Interface contacts:
Residue A193 in the first protein interacts with residue F44 in the second protein (closest heavy-atom distance 3.5 Å).
Residue F364 in the first protein is in contact with residue A15 in the second protein (closest heavy-atom distance 3.5 Å).
Residue R29 in the first protein contacts residue V54 in the second protein (closest heavy-atom distance 4.2 Å).
Residue R361 in the first protein contacts residue I18 in the second protein (closest heavy-atom distance 3.2 Å).
Residue V196 in the first protein is in contact with residue F45 in the second protein (closest heavy-atom distance 3.7 Å).
Residue W216 in the first protein interacts with residue F45 in the second protein (closest heavy-atom distance 3.7 Å).
Residue F22 in the first protein is in contact with residue I50 in the second protein (closest heavy-atom distance 4.7 Å).
Residue I227 in the first protein interacts with residue L34 in the second protein (closest heavy-atom distance 4.4 Å).
Residue R29 in the first protein contacts residue V55 in the second protein (closest heavy-atom distance 3.4 Å).
Residue R361 in the first protein contacts residue S19 in the second protein (closest heavy-atom distance 4.6 Å).
Residue A197 in the first protein contacts residue F49 in the second protein (closest heavy-atom distance 4.7 Å).
Residue I227 in the first protein is in contact with residue L37 in the second protein (closest heavy-atom distance 4.3 Å).
Residue F28 in the first protein is in contact with residue F51 in the second protein (closest heavy-atom distance 4.5 Å).
Residue R29 in the first protein interacts with residue I58 in the second protein (closest heavy-atom distance 4.4 Å).
Residue R17 in the first protein is in contact with residue Y43 in the second protein (closest heavy-atom distance 3.6 Å).
Residue L232 in the first protein interacts with residue E25 in the second protein (closest heavy-atom distance 3.0 Å).
Residue P200 in the first protein is in contact with residue F45 in the second protein (closest heavy-atom distance 3.5 Å).
Residue F228 in the first protein is in contact with residue F30 in the second protein (closest heavy-atom distance 4.8 Å).
Residue T21 in the first protein interacts with residue L47 in the second protein (closest heavy-atom distance 3.6 Å).
Residue V233 in the first protein contacts residue E25 in the second protein (closest heavy-atom distance 3.3 Å).
Residue I365 in the first protein interacts with residue R23 in the second protein (closest heavy-atom distance 3.9 Å).
Residue A402 in the first protein interacts with residue F44 in the second protein (closest heavy-atom distance 3.8 Å).
Residue I220 in the first protein is in contact with residue L34 in the second protein (closest heavy-atom distance 4.4 Å).
Residue L25 in the first protein contacts residue F51 in the second protein (closest heavy-atom distance 3.6 Å).
Residue A193 in the first protein contacts residue D48 in the second protein (closest heavy-atom distance 2.5 Å).
Residue I365 in the first protein interacts with residue S19 in the second protein (closest heavy-atom distance 4.1 Å).
Residue G194 in the first protein interacts with residue D48 in the second protein (closest heavy-atom distance 2.8 Å).
Residue R29 in the first protein interacts with residue F51 in the second protein (closest heavy-atom distance 3.4 Å).
Residue L25 in the first protein contacts residue I50 in the second protein (closest heavy-atom distance 4.0 Å).
Residue I227 in the first protein is in contact with residue F30 in the second protein (closest heavy-atom distance 3.4 Å).
Residue Y33 in the first protein contacts residue F59 in the second protein (closest heavy-atom distance 3.3 Å).
Residue Q234 in the first protein is in contact with residue E25 in the second protein (closest heavy-atom distance 4.2 Å).
Residue I365 in the first protein interacts with residue S22 in the second protein (closest heavy-atom distance 3.4 Å).
Residue L190 in the first protein contacts residue D48 in the second protein (closest heavy-atom distance 4.3 Å).
Residue I406 in the first protein contacts residue T40 in the second protein (closest heavy-atom distance 4.7 Å).
Residue A398 in the first protein interacts with residue F44 in the second protein (closest heavy-atom distance 4.0 Å).
Residue A402 in the first protein interacts with residue T40 in the second protein (closest heavy-atom distance 3.8 Å).
Residue V399 in the first protein is in contact with residue L37 in the second protein (closest heavy-atom distance 3.8 Å).
Residue L403 in the first protein is in contact with residue L37 in the second protein (closest heavy-atom distance 4.2 Å).
Residue I227 in the first protein contacts residue V33 in the second protein (closest heavy-atom distance 4.1 Å).
Residue Y341 in the first protein interacts with residue K24 in the second protein (closest heavy-atom distance 4.1 Å).
Residue F228 in the first protein interacts with residue L26 in the second protein (closest heavy-atom distance 3.4 Å).
Residue L25 in the first protein is in contact with residue L47 in the second protein (closest heavy-atom distance 3.4 Å).
Residue V368 in the first protein interacts with residue R23 in the second protein (closest heavy-atom distance 4.7 Å).
Residue R361 in the first protein is in contact with residue S22 in the second protein (closest heavy-atom distance 3.3 Å).
Residue S201 in the first protein interacts with residue F49 in the second protein (closest heavy-atom distance 4.6 Å).
Residue I189 in the first protein is in contact with residue F44 in the second protein (closest heavy-atom distance 3.4 Å).
Residue I406 in the first protein interacts with residue V33 in the second protein (closest heavy-atom distance 4.4 Å).
Residue L190 in the first protein is in contact with residue F51 in the second protein (closest heavy-atom distance 3.6 Å).
Residue L224 in the first protein is in contact with residue L34 in the second protein (closest heavy-atom distance 3.3 Å).
Residue Q235 in the first protein contacts residue E25 in the second protein (closest heavy-atom distance 4.7 Å).
Residue I231 in the first protein interacts with residue L26 in the second protein (closest heavy-atom distance 3.3 Å).
Residue R29 in the first protein is in contact with residue I50 in the second protein (closest heavy-atom distance 3.5 Å).
Residue L224 in the first protein is in contact with residue F30 in the second protein (closest heavy-atom distance 3.5 Å).
Residue Y33 in the first protein contacts residue V55 in the second protein (closest heavy-atom distance 2.9 Å).
Residue A197 in the first protein is in contact with residue F45 in the second protein (closest heavy-atom distance 4.3 Å).
Residue A197 in the first protein interacts with residue D48 in the second protein (closest heavy-atom distance 2.7 Å).
Residue I231 in the first protein is in contact with residue L27 in the second protein (closest heavy-atom distance 3.3 Å).
Residue I231 in the first protein contacts residue E25 in the second protein (closest heavy-atom distance 3.5 Å).
Residue A223 in the first protein interacts with residue L37 in the second protein (closest heavy-atom distance 4.1 Å).

Sequence of the first protein:
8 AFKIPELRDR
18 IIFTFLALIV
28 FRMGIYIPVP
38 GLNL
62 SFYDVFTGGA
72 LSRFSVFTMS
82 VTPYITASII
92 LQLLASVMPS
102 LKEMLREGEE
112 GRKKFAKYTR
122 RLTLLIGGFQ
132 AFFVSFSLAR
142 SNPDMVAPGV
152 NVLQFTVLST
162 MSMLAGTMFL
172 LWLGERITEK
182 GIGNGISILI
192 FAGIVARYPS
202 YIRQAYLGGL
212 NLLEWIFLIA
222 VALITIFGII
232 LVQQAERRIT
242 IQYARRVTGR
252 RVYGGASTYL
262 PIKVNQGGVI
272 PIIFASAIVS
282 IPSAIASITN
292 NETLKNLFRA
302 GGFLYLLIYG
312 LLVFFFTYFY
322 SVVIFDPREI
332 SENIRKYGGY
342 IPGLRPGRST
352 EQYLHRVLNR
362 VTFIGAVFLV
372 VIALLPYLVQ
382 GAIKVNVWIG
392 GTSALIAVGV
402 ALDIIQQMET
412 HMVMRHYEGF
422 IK

Sequence of the second protein:
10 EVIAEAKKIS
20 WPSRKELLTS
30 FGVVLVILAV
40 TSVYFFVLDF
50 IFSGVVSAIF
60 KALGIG

This data describes a binding interaction between two proteins.